Residue-level contacts at the interface:
Residue Q155 in protein 1 interacts with residue M5 in protein 2 (closest heavy-atom distance 4.0 Å).
Residue D77 in protein 1 is in contact with residue F9 in protein 2 (closest heavy-atom distance 3.0 Å).
Residue Y159 in protein 1 contacts residue R2 in protein 2 (closest heavy-atom distance 4.1 Å).
Residue E163 in protein 1 is in contact with residue L1 in protein 2 (closest heavy-atom distance 4.0 Å).
Residue T24 in protein 1 contacts residue R2 in protein 2 (closest heavy-atom distance 3.0 Å).
Residue Y84 in protein 1 contacts residue F9 in protein 2 (closest heavy-atom distance 3.0 Å).
Residue T73 in protein 1 is in contact with residue P8 in protein 2 (closest heavy-atom distance 4.1 Å).
Residue R62 in protein 1 contacts residue R2 in protein 2 (closest heavy-atom distance 2.8 Å).
Residue I66 in protein 1 is in contact with residue V3 in protein 2 (closest heavy-atom distance 3.7 Å).
Residue V152 in protein 1 is in contact with residue A7 in protein 2 (closest heavy-atom distance 3.9 Å).
Residue W147 in protein 1 contacts residue P8 in protein 2 (closest heavy-atom distance 2.9 Å).
Residue A69 in protein 1 is in contact with residue L6 in protein 2 (closest heavy-atom distance 4.2 Å).
Residue K146 in protein 1 is in contact with residue F9 in protein 2 (closest heavy-atom distance 2.5 Å).
Residue D77 in protein 1 is in contact with residue P8 in protein 2 (closest heavy-atom distance 3.5 Å).
Residue L95 in protein 1 contacts residue F9 in protein 2 (closest heavy-atom distance 3.6 Å).
Residue I66 in protein 1 is in contact with residue R2 in protein 2 (closest heavy-atom distance 3.8 Å).
Residue D116 in protein 1 is in contact with residue F9 in protein 2 (closest heavy-atom distance 3.3 Å).
Residue Y159 in protein 1 contacts residue V3 in protein 2 (closest heavy-atom distance 3.8 Å).
Residue T143 in protein 1 contacts residue P8 in protein 2 (closest heavy-atom distance 4.5 Å).
Residue Q155 in protein 1 contacts residue V3 in protein 2 (closest heavy-atom distance 3.5 Å).
Residue V25 in protein 1 is in contact with residue R2 in protein 2 (closest heavy-atom distance 4.3 Å).
Residue E63 in protein 1 contacts residue L1 in protein 2 (closest heavy-atom distance 3.6 Å).
Residue I66 in protein 1 contacts residue M4 in protein 2 (closest heavy-atom distance 3.5 Å).
Residue E63 in protein 1 interacts with residue R2 in protein 2 (closest heavy-atom distance 3.2 Å).
Residue T73 in protein 1 interacts with residue L6 in protein 2 (closest heavy-atom distance 3.4 Å).
Residue M5 in protein 1 is in contact with residue L1 in protein 2 (closest heavy-atom distance 3.9 Å).
Residue E45 in protein 1 is in contact with residue R2 in protein 2 (closest heavy-atom distance 3.1 Å).
Residue Q155 in protein 1 is in contact with residue M4 in protein 2 (closest heavy-atom distance 3.5 Å).
Residue R62 in protein 1 is in contact with residue V3 in protein 2 (closest heavy-atom distance 4.7 Å).
Residue D77 in protein 1 interacts with residue A7 in protein 2 (closest heavy-atom distance 4.4 Å).
Residue Y159 in protein 1 contacts residue L1 in protein 2 (closest heavy-atom distance 2.6 Å).
Residue H9 in protein 1 is in contact with residue R2 in protein 2 (closest heavy-atom distance 3.3 Å).
Residue Y123 in protein 1 contacts residue F9 in protein 2 (closest heavy-atom distance 3.9 Å).
Residue Y59 in protein 1 contacts residue L1 in protein 2 (closest heavy-atom distance 3.8 Å).
Residue W167 in protein 1 contacts residue L1 in protein 2 (closest heavy-atom distance 3.5 Å).
Residue L81 in protein 1 is in contact with residue F9 in protein 2 (closest heavy-atom distance 3.7 Å).
Residue S67 in protein 1 contacts residue R2 in protein 2 (closest heavy-atom distance 3.5 Å).
Residue E76 in protein 1 interacts with residue P8 in protein 2 (closest heavy-atom distance 4.2 Å).
Residue R62 in protein 1 interacts with residue M4 in protein 2 (closest heavy-atom distance 3.5 Å).
Residue V152 in protein 1 contacts residue M5 in protein 2 (closest heavy-atom distance 3.7 Å).
Residue L156 in protein 1 interacts with residue V3 in protein 2 (closest heavy-atom distance 4.3 Å).
Residue Y171 in protein 1 interacts with residue L1 in protein 2 (closest heavy-atom distance 2.8 Å).
Residue G26 in protein 1 is in contact with residue R2 in protein 2 (closest heavy-atom distance 4.8 Å).
Residue T73 in protein 1 interacts with residue A7 in protein 2 (closest heavy-atom distance 4.5 Å).
Residue F36 in protein 1 interacts with residue R2 in protein 2 (closest heavy-atom distance 5.0 Å).
Residue Y99 in protein 1 contacts residue L1 in protein 2 (closest heavy-atom distance 4.8 Å).
Residue T80 in protein 1 is in contact with residue F9 in protein 2 (closest heavy-atom distance 4.1 Å).
Residue I124 in protein 1 is in contact with residue F9 in protein 2 (closest heavy-atom distance 4.7 Å).
Residue V34 in protein 1 is in contact with residue R2 in protein 2 (closest heavy-atom distance 4.5 Å).
Residue R62 in protein 1 interacts with residue L1 in protein 2 (closest heavy-atom distance 3.2 Å).
Residue Y7 in protein 1 contacts residue R2 in protein 2 (closest heavy-atom distance 3.6 Å).
Residue W147 in protein 1 contacts residue A7 in protein 2 (closest heavy-atom distance 3.3 Å).
Residue T143 in protein 1 contacts residue F9 in protein 2 (closest heavy-atom distance 2.8 Å).
Residue Y99 in protein 1 is in contact with residue V3 in protein 2 (closest heavy-atom distance 3.1 Å).
Residue E163 in protein 1 interacts with residue R2 in protein 2 (closest heavy-atom distance 5.0 Å).
Residue L156 in protein 1 is in contact with residue M5 in protein 2 (closest heavy-atom distance 3.7 Å).
Residue H114 in protein 1 contacts residue M5 in protein 2 (closest heavy-atom distance 3.8 Å).
Residue W147 in protein 1 interacts with residue F9 in protein 2 (closest heavy-atom distance 3.5 Å).
Residue Y99 in protein 1 contacts residue R2 in protein 2 (closest heavy-atom distance 3.3 Å).
Residue Y7 in protein 1 interacts with residue L1 in protein 2 (closest heavy-atom distance 3.0 Å).

Sequence of protein 2:
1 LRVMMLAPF

These two protein chains interact to form a complex.

Sequence of protein 1:
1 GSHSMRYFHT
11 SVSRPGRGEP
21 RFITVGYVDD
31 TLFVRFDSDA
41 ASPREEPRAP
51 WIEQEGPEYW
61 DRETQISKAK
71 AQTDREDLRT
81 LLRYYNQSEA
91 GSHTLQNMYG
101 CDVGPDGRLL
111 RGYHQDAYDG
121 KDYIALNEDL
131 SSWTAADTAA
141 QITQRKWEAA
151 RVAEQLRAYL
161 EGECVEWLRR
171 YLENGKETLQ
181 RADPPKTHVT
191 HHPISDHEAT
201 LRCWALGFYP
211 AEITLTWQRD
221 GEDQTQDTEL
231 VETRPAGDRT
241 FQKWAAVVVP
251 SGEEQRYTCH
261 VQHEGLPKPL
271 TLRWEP